Sequence of protein 2:
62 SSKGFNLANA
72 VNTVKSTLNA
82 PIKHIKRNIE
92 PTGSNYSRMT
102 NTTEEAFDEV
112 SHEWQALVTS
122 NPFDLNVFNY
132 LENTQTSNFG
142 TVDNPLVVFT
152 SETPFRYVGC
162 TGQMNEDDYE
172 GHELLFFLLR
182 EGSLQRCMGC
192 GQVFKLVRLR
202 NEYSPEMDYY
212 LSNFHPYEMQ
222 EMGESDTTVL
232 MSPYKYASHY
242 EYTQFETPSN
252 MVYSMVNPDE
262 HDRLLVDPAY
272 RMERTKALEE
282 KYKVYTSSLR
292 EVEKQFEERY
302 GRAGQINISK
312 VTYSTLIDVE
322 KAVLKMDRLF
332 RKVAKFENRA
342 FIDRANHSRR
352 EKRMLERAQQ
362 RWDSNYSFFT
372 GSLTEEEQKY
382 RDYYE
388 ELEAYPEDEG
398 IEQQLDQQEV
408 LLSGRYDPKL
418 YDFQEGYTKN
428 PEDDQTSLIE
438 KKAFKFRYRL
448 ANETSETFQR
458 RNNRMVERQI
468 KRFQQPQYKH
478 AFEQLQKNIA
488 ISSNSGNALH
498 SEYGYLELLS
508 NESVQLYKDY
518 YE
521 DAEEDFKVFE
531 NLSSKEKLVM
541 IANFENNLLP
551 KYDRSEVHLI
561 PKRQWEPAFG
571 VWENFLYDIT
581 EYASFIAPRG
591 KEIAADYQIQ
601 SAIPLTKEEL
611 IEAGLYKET

Contacts between the two chains:
Residue T287 in protein 2 is in contact with residue V277 in protein 1 (closest heavy-atom distance 3.2 Å).
Residue Q405 in protein 2 contacts residue L244 in protein 1 (closest heavy-atom distance 2.6 Å).
Residue E390 in protein 2 contacts residue S227 in protein 1 (closest heavy-atom distance 3.0 Å).
Residue Q405 in protein 2 is in contact with residue F242 in protein 1 (closest heavy-atom distance 2.5 Å).
Residue T276 in protein 2 interacts with residue Y292 in protein 1 (closest heavy-atom distance 2.7 Å).
Residue R291 in protein 2 interacts with residue N250 in protein 1 (closest heavy-atom distance 2.5 Å).
Residue N459 in protein 2 is in contact with residue Y243 in protein 1 (closest heavy-atom distance 2.7 Å).
Residue E110 in protein 2 is in contact with residue N300 in protein 1 (closest heavy-atom distance 2.9 Å).
Residue R300 in protein 2 is in contact with residue I269 in protein 1 (closest heavy-atom distance 3.0 Å).
Residue D263 in protein 2 is in contact with residue R294 in protein 1 (closest heavy-atom distance 2.6 Å).
Residue E110 in protein 2 contacts residue S302 in protein 1 (closest heavy-atom distance 2.7 Å).
Residue E294 in protein 2 interacts with residue S272 in protein 1 (closest heavy-atom distance 3.2 Å).
Residue S112 in protein 2 is in contact with residue R294 in protein 1 (closest heavy-atom distance 2.5 Å).
Residue T580 in protein 2 is in contact with residue N41 in protein 1 (closest heavy-atom distance 3.0 Å).
Residue N102 in protein 2 interacts with residue L291 in protein 1 (closest heavy-atom distance 3.2 Å).
Residue D395 in protein 2 is in contact with residue Y228 in protein 1 (closest heavy-atom distance 2.7 Å).
Residue Q116 in protein 2 interacts with residue R294 in protein 1 (closest heavy-atom distance 3.2 Å).
Residue N251 in protein 2 contacts residue N287 in protein 1 (closest heavy-atom distance 2.8 Å).
Residue N202 in protein 2 contacts residue K295 in protein 1 (closest heavy-atom distance 2.8 Å).
Residue V253 in protein 2 interacts with residue L291 in protein 1 (closest heavy-atom distance 2.8 Å).
Residue N251 in protein 2 interacts with residue V289 in protein 1 (closest heavy-atom distance 2.7 Å).
Residue E556 in protein 2 contacts residue K218 in protein 1 (closest heavy-atom distance 3.1 Å).
Residue R291 in protein 2 is in contact with residue D282 in protein 1 (closest heavy-atom distance 2.6 Å).
Residue K551 in protein 2 contacts residue N240 in protein 1 (closest heavy-atom distance 2.9 Å).
Residue L549 in protein 2 is in contact with residue N240 in protein 1 (closest heavy-atom distance 2.9 Å).
Residue D596 in protein 2 is in contact with residue K218 in protein 1 (closest heavy-atom distance 2.9 Å).
Residue Q405 in protein 2 interacts with residue Y243 in protein 1 (closest heavy-atom distance 3.2 Å).
Residue S152 in protein 2 contacts residue K301 in protein 1 (closest heavy-atom distance 3.0 Å).
Residue N460 in protein 2 is in contact with residue Y243 in protein 1 (closest heavy-atom distance 2.5 Å).
Residue Y204 in protein 2 is in contact with residue K295 in protein 1 (closest heavy-atom distance 3.2 Å).
Residue E292 in protein 2 contacts residue I255 in protein 1 (closest heavy-atom distance 3.0 Å).
Residue H497 in protein 2 is in contact with residue T193 in protein 1 (closest heavy-atom distance 3.1 Å).
Residue Q483 in protein 2 interacts with residue N215 in protein 1 (closest heavy-atom distance 3.1 Å).
Residue K484 in protein 2 interacts with residue N209 in protein 1 (closest heavy-atom distance 2.5 Å).
Residue N485 in protein 2 contacts residue L208 in protein 1 (closest heavy-atom distance 3.0 Å).
Residue T103 in protein 2 contacts residue Y292 in protein 1 (closest heavy-atom distance 3.0 Å).
Residue A495 in protein 2 is in contact with residue Y186 in protein 1 (closest heavy-atom distance 2.7 Å).
Residue N547 in protein 2 contacts residue N240 in protein 1 (closest heavy-atom distance 2.6 Å).
Residue E294 in protein 2 is in contact with residue K278 in protein 1 (closest heavy-atom distance 2.9 Å).
Residue H497 in protein 2 is in contact with residue Y189 in protein 1 (closest heavy-atom distance 2.3 Å).
Residue Y283 in protein 2 is in contact with residue L280 in protein 1 (closest heavy-atom distance 3.0 Å).
Residue N130 in protein 2 contacts residue R303 in protein 1 (closest heavy-atom distance 3.2 Å).
Residue V253 in protein 2 interacts with residue V289 in protein 1 (closest heavy-atom distance 2.9 Å).
Residue S288 in protein 2 interacts with residue T253 in protein 1 (closest heavy-atom distance 3.0 Å).
Residue R275 in protein 2 contacts residue Y292 in protein 1 (closest heavy-atom distance 3.2 Å).
Residue L615 in protein 2 interacts with residue N240 in protein 1 (closest heavy-atom distance 2.8 Å).
Residue I488 in protein 2 contacts residue N210 in protein 1 (closest heavy-atom distance 3.0 Å).
Residue V257 in protein 2 contacts residue K295 in protein 1 (closest heavy-atom distance 2.7 Å).
Residue K484 in protein 2 contacts residue L208 in protein 1 (closest heavy-atom distance 3.1 Å).
Residue E294 in protein 2 interacts with residue A273 in protein 1 (closest heavy-atom distance 3.0 Å).
Residue Y254 in protein 2 is in contact with residue L291 in protein 1 (closest heavy-atom distance 3.3 Å).
Residue L615 in protein 2 contacts residue N239 in protein 1 (closest heavy-atom distance 2.8 Å).
Residue S255 in protein 2 interacts with residue L293 in protein 1 (closest heavy-atom distance 2.9 Å).
Residue V463 in protein 2 is in contact with residue N239 in protein 1 (closest heavy-atom distance 3.3 Å).
Residue V257 in protein 2 contacts residue L293 in protein 1 (closest heavy-atom distance 2.7 Å).
Residue E394 in protein 2 interacts with residue Y228 in protein 1 (closest heavy-atom distance 3.1 Å).
Residue F129 in protein 2 interacts with residue R303 in protein 1 (closest heavy-atom distance 3.0 Å).
Residue N251 in protein 2 is in contact with residue S288 in protein 1 (closest heavy-atom distance 3.2 Å).
Residue Q296 in protein 2 contacts residue I269 in protein 1 (closest heavy-atom distance 3.0 Å).
Residue S255 in protein 2 interacts with residue L291 in protein 1 (closest heavy-atom distance 3.0 Å).

The following describes two proteins that form a bound complex.

Sequence of protein 1:
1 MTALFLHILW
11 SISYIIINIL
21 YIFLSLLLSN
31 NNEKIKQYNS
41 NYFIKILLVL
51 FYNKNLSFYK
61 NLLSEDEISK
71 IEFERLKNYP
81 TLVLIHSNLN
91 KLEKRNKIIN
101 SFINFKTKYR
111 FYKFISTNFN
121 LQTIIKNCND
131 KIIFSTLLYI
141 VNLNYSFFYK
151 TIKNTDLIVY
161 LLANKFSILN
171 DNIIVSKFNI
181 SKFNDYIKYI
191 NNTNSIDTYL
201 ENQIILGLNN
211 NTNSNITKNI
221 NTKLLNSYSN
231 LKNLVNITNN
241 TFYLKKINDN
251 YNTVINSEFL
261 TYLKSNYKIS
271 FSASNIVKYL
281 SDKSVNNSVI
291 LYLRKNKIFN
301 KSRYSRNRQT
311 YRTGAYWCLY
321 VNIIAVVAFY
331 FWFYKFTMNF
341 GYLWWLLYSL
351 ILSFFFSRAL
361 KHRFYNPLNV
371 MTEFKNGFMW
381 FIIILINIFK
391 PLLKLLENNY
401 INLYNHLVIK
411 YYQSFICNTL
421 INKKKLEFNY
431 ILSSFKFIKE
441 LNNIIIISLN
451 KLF